Sequence of protein 1:
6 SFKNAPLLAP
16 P

The following describes two proteins that form a bound complex.

Residue-level contacts at the interface:
Residue R17 in protein 2 is in contact with residue L12 in protein 1 (closest heavy-atom distance 4.3 Å).
Residue W108 in protein 2 contacts residue P15 in protein 1 (closest heavy-atom distance 3.4 Å).
Residue V105 in protein 2 is in contact with residue A10 in protein 1 (closest heavy-atom distance 4.0 Å).
Residue Q106 in protein 2 is in contact with residue P11 in protein 1 (closest heavy-atom distance 2.8 Å).
Residue Y101 in protein 2 interacts with residue P11 in protein 1 (closest heavy-atom distance 4.7 Å).
Residue L14 in protein 2 is in contact with residue A14 in protein 1 (closest heavy-atom distance 3.2 Å).
Residue H67 in protein 2 interacts with residue P11 in protein 1 (closest heavy-atom distance 3.4 Å).
Residue Y101 in protein 2 contacts residue A10 in protein 1 (closest heavy-atom distance 4.9 Å).
Residue H67 in protein 2 contacts residue A10 in protein 1 (closest heavy-atom distance 3.5 Å).
Residue H67 in protein 2 contacts residue N9 in protein 1 (closest heavy-atom distance 3.1 Å).
Residue V18 in protein 2 contacts residue L13 in protein 1 (closest heavy-atom distance 4.1 Å).
Residue L159 in protein 2 interacts with residue S6 in protein 1 (closest heavy-atom distance 4.3 Å).
Residue Q106 in protein 2 interacts with residue A14 in protein 1 (closest heavy-atom distance 4.5 Å).
Residue V105 in protein 2 interacts with residue F7 in protein 1 (closest heavy-atom distance 4.5 Å).
Residue Y60 in protein 2 is in contact with residue S6 in protein 1 (closest heavy-atom distance 2.8 Å).
Residue L14 in protein 2 is in contact with residue P15 in protein 1 (closest heavy-atom distance 4.2 Å).
Residue R17 in protein 2 contacts residue L13 in protein 1 (closest heavy-atom distance 3.9 Å).
Residue Q112 in protein 2 is in contact with residue P16 in protein 1 (closest heavy-atom distance 4.8 Å).
Residue Y60 in protein 2 interacts with residue F7 in protein 1 (closest heavy-atom distance 3.5 Å).
Residue L14 in protein 2 contacts residue P16 in protein 1 (closest heavy-atom distance 3.9 Å).
Residue M102 in protein 2 contacts residue L13 in protein 1 (closest heavy-atom distance 4.3 Å).
Residue Q106 in protein 2 is in contact with residue L12 in protein 1 (closest heavy-atom distance 3.9 Å).
Residue Q106 in protein 2 is in contact with residue A10 in protein 1 (closest heavy-atom distance 4.4 Å).
Residue Q106 in protein 2 interacts with residue L13 in protein 1 (closest heavy-atom distance 2.9 Å).
Residue Q106 in protein 2 interacts with residue P15 in protein 1 (closest heavy-atom distance 4.6 Å).
Residue Y101 in protein 2 interacts with residue L13 in protein 1 (closest heavy-atom distance 4.1 Å).
Residue N71 in protein 2 is in contact with residue P11 in protein 1 (closest heavy-atom distance 3.8 Å).
Residue V64 in protein 2 is in contact with residue F7 in protein 1 (closest heavy-atom distance 4.3 Å).
Residue R17 in protein 2 is in contact with residue P11 in protein 1 (closest heavy-atom distance 5.0 Å).
Residue W108 in protein 2 contacts residue P16 in protein 1 (closest heavy-atom distance 4.0 Å).
Residue H160 in protein 2 interacts with residue F7 in protein 1 (closest heavy-atom distance 3.7 Å).
Residue W108 in protein 2 is in contact with residue L13 in protein 1 (closest heavy-atom distance 2.8 Å).
Residue H67 in protein 2 interacts with residue F7 in protein 1 (closest heavy-atom distance 3.7 Å).
Residue L159 in protein 2 interacts with residue F7 in protein 1 (closest heavy-atom distance 3.8 Å).
Residue F13 in protein 2 is in contact with residue P16 in protein 1 (closest heavy-atom distance 4.4 Å).
Residue F162 in protein 2 interacts with residue S6 in protein 1 (closest heavy-atom distance 4.6 Å).
Residue Q112 in protein 2 interacts with residue P15 in protein 1 (closest heavy-atom distance 3.4 Å).
Residue L70 in protein 2 interacts with residue P11 in protein 1 (closest heavy-atom distance 3.6 Å).
Residue W108 in protein 2 contacts residue A14 in protein 1 (closest heavy-atom distance 3.8 Å).
Residue N71 in protein 2 interacts with residue N9 in protein 1 (closest heavy-atom distance 3.2 Å).
Residue L70 in protein 2 interacts with residue L13 in protein 1 (closest heavy-atom distance 3.8 Å).
Residue H160 in protein 2 contacts residue S6 in protein 1 (closest heavy-atom distance 2.7 Å).
Residue F66 in protein 2 is in contact with residue L13 in protein 1 (closest heavy-atom distance 3.8 Å).
Residue L14 in protein 2 interacts with residue L13 in protein 1 (closest heavy-atom distance 3.8 Å).
Residue A63 in protein 2 is in contact with residue F7 in protein 1 (closest heavy-atom distance 3.6 Å).
Residue S161 in protein 2 interacts with residue S6 in protein 1 (closest heavy-atom distance 5.0 Å).

Sequence of protein 2:
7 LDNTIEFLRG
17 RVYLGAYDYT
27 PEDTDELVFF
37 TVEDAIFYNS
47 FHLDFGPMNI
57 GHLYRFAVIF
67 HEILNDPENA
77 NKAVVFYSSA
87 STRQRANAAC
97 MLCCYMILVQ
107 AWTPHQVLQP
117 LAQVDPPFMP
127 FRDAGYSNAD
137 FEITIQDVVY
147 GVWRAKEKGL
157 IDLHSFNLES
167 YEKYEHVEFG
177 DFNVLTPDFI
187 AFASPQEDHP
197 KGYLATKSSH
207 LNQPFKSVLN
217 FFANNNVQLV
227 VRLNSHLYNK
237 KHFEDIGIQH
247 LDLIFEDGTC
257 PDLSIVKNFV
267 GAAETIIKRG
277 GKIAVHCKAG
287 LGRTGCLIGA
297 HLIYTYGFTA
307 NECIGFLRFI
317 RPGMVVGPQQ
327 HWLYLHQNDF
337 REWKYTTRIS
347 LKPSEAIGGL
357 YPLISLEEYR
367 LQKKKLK